Sequence of the first protein:
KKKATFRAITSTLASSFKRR

Contacts between the two chains:
Residue E11 in the second protein is in contact with residue K1 in the first protein (closest heavy-atom distance 2.4 Å).
Residue L112 in the second protein is in contact with residue I9 in the first protein (closest heavy-atom distance 3.6 Å).
Residue M144 in the second protein interacts with residue F6 in the first protein (closest heavy-atom distance 3.6 Å).
Residue E127 in the second protein is in contact with residue K1 in the first protein (closest heavy-atom distance 2.9 Å).
Residue F19 in the second protein interacts with residue T12 in the first protein (closest heavy-atom distance 3.4 Å).
Residue M51 in the second protein interacts with residue S15 in the first protein (closest heavy-atom distance 4.0 Å).
Residue F92 in the second protein interacts with residue F6 in the first protein (closest heavy-atom distance 3.7 Å).
Residue A15 in the second protein contacts residue A4 in the first protein (closest heavy-atom distance 4.2 Å).
Residue Q41 in the second protein contacts residue F17 in the first protein (closest heavy-atom distance 3.3 Å).
Residue M144 in the second protein contacts residue T10 in the first protein (closest heavy-atom distance 4.0 Å).
Residue E87 in the second protein contacts residue F17 in the first protein (closest heavy-atom distance 3.5 Å).
Residue A88 in the second protein is in contact with residue T10 in the first protein (closest heavy-atom distance 3.9 Å).
Residue F141 in the second protein contacts residue T10 in the first protein (closest heavy-atom distance 3.4 Å).
Residue F68 in the second protein is in contact with residue A8 in the first protein (closest heavy-atom distance 4.3 Å).
Residue M145 in the second protein contacts residue T10 in the first protein (closest heavy-atom distance 3.6 Å).
Residue E84 in the second protein is in contact with residue A14 in the first protein (closest heavy-atom distance 3.9 Å).
Residue E84 in the second protein is in contact with residue F17 in the first protein (closest heavy-atom distance 3.6 Å).
Residue E127 in the second protein is in contact with residue K3 in the first protein (closest heavy-atom distance 3.1 Å).
Residue M36 in the second protein interacts with residue T12 in the first protein (closest heavy-atom distance 3.6 Å).
Residue M51 in the second protein contacts residue S16 in the first protein (closest heavy-atom distance 3.5 Å).
Residue E14 in the second protein is in contact with residue T5 in the first protein (closest heavy-atom distance 4.2 Å).
Residue L39 in the second protein is in contact with residue I9 in the first protein (closest heavy-atom distance 3.9 Å).
Residue E127 in the second protein interacts with residue K2 in the first protein (closest heavy-atom distance 3.1 Å).
Residue F92 in the second protein contacts residue T10 in the first protein (closest heavy-atom distance 3.7 Å).
Residue M72 in the second protein contacts residue A4 in the first protein (closest heavy-atom distance 3.8 Å).
Residue E11 in the second protein contacts residue A4 in the first protein (closest heavy-atom distance 3.5 Å).
Residue L105 in the second protein is in contact with residue F6 in the first protein (closest heavy-atom distance 4.2 Å).
Residue L39 in the second protein is in contact with residue L13 in the first protein (closest heavy-atom distance 4.0 Å).
Residue E84 in the second protein interacts with residue K18 in the first protein (closest heavy-atom distance 3.6 Å).
Residue A15 in the second protein is in contact with residue T5 in the first protein (closest heavy-atom distance 3.8 Å).
Residue M144 in the second protein contacts residue R7 in the first protein (closest heavy-atom distance 2.7 Å).
Residue E120 in the second protein interacts with residue K2 in the first protein (closest heavy-atom distance 4.2 Å).
Residue A128 in the second protein contacts residue F6 in the first protein (closest heavy-atom distance 3.9 Å).
Residue V136 in the second protein is in contact with residue F6 in the first protein (closest heavy-atom distance 4.2 Å).
Residue M51 in the second protein interacts with residue R19 in the first protein (closest heavy-atom distance 3.5 Å).
Residue A88 in the second protein interacts with residue L13 in the first protein (closest heavy-atom distance 4.0 Å).
Residue F141 in the second protein is in contact with residue F6 in the first protein (closest heavy-atom distance 4.0 Å).
Residue M144 in the second protein is in contact with residue K3 in the first protein (closest heavy-atom distance 3.9 Å).
Residue E54 in the second protein is in contact with residue R19 in the first protein (closest heavy-atom distance 2.9 Å).
Residue L116 in the second protein is in contact with residue K2 in the first protein (closest heavy-atom distance 3.4 Å).
Residue A15 in the second protein is in contact with residue A8 in the first protein (closest heavy-atom distance 3.9 Å).
Residue E11 in the second protein is in contact with residue K3 in the first protein (closest heavy-atom distance 4.2 Å).
Residue L32 in the second protein is in contact with residue T12 in the first protein (closest heavy-atom distance 3.9 Å).
Residue Q41 in the second protein is in contact with residue L13 in the first protein (closest heavy-atom distance 3.6 Å).
Residue L18 in the second protein is in contact with residue T5 in the first protein (closest heavy-atom distance 3.6 Å).
Residue M109 in the second protein is in contact with residue T5 in the first protein (closest heavy-atom distance 3.9 Å).
Residue A88 in the second protein is in contact with residue F17 in the first protein (closest heavy-atom distance 3.6 Å).
Residue E47 in the second protein contacts residue R19 in the first protein (closest heavy-atom distance 3.8 Å).
Residue F12 in the second protein contacts residue A4 in the first protein (closest heavy-atom distance 4.0 Å).
Residue M124 in the second protein is in contact with residue F6 in the first protein (closest heavy-atom distance 3.4 Å).
Residue M72 in the second protein contacts residue A8 in the first protein (closest heavy-atom distance 3.2 Å).
Residue M109 in the second protein is in contact with residue I9 in the first protein (closest heavy-atom distance 3.2 Å).
Residue M36 in the second protein interacts with residue S16 in the first protein (closest heavy-atom distance 3.1 Å).
Residue M145 in the second protein contacts residue R7 in the first protein (closest heavy-atom distance 3.1 Å).
Residue D50 in the second protein is in contact with residue R19 in the first protein (closest heavy-atom distance 4.0 Å).
Residue F92 in the second protein contacts residue I9 in the first protein (closest heavy-atom distance 3.6 Å).
Residue M145 in the second protein is in contact with residue S11 in the first protein (closest heavy-atom distance 3.9 Å).
Residue I100 in the second protein interacts with residue F6 in the first protein (closest heavy-atom distance 4.0 Å).
Residue V91 in the second protein interacts with residue L13 in the first protein (closest heavy-atom distance 3.8 Å).
Residue M124 in the second protein interacts with residue K2 in the first protein (closest heavy-atom distance 3.3 Å).

Sequence of the second protein:
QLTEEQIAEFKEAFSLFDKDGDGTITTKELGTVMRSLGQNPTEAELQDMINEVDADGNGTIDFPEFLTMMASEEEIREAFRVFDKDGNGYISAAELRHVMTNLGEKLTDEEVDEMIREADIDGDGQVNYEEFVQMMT

These two protein chains interact to form a complex.